Sequence of chain A:
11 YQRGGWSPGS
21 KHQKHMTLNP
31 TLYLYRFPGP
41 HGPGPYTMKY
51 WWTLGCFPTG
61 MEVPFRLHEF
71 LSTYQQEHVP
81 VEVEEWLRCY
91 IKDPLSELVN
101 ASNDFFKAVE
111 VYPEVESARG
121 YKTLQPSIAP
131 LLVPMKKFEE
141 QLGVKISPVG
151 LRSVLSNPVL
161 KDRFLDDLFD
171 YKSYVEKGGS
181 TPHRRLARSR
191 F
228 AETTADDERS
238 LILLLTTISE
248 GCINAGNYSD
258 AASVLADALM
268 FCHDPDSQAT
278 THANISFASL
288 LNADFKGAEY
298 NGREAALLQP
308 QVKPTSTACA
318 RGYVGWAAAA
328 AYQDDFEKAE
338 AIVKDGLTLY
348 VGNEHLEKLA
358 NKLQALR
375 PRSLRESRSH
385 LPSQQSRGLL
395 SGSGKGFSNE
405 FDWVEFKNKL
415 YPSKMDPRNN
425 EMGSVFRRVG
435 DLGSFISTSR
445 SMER

The following describes two proteins that form a bound complex.

Contacts between the two chains:
Residue E82 in chain A is in contact with residue P293 in chain B (closest heavy-atom distance 3.6 Å).
Residue R88 in chain A is in contact with residue P284 in chain B (closest heavy-atom distance 3.3 Å).
Residue P307 in chain A interacts with residue R223 in chain B (closest heavy-atom distance 3.9 Å).
Residue W52 in chain A is in contact with residue Y382 in chain B (closest heavy-atom distance 3.7 Å).
Residue W323 in chain A interacts with residue D211 in chain B (closest heavy-atom distance 3.7 Å).
Residue G294 in chain A contacts residue S270 in chain B (closest heavy-atom distance 3.9 Å).
Residue G55 in chain A contacts residue Y382 in chain B (closest heavy-atom distance 3.6 Å).
Residue W86 in chain A is in contact with residue M292 in chain B (closest heavy-atom distance 3.5 Å).
Residue Y90 in chain A is in contact with residue T301 in chain B (closest heavy-atom distance 3.4 Å).
Residue W51 in chain A interacts with residue Y382 in chain B (closest heavy-atom distance 3.6 Å).
Residue W86 in chain A contacts residue P288 in chain B (closest heavy-atom distance 3.7 Å).
Residue Y90 in chain A interacts with residue P303 in chain B (closest heavy-atom distance 3.8 Å).
Residue K293 in chain A contacts residue S270 in chain B (closest heavy-atom distance 3.7 Å).
Residue R88 in chain A contacts residue Q285 in chain B (closest heavy-atom distance 3.1 Å).
Residue M267 in chain A interacts with residue S276 in chain B (closest heavy-atom distance 3.9 Å).
Residue C89 in chain A contacts residue Q285 in chain B (closest heavy-atom distance 3.3 Å).
Residue C89 in chain A is in contact with residue P284 in chain B (closest heavy-atom distance 3.2 Å).
Residue Y74 in chain A is in contact with residue L379 in chain B (closest heavy-atom distance 3.6 Å).
Residue Q141 in chain A is in contact with residue S280 in chain B (closest heavy-atom distance 3.5 Å).
Residue I339 in chain A interacts with residue Q212 in chain B (closest heavy-atom distance 3.6 Å).
Residue K335 in chain A interacts with residue Q212 in chain B (closest heavy-atom distance 3.2 Å).
Residue E69 in chain A is in contact with residue Y380 in chain B (closest heavy-atom distance 3.4 Å).
Residue T73 in chain A contacts residue Y380 in chain B (closest heavy-atom distance 3.5 Å).
Residue R66 in chain A interacts with residue Y380 in chain B (closest heavy-atom distance 3.8 Å).
Residue L304 in chain A contacts residue R222 in chain B (closest heavy-atom distance 3.5 Å).
Residue E140 in chain A interacts with residue S279 in chain B (closest heavy-atom distance 3.0 Å).
Residue W86 in chain A is in contact with residue S289 in chain B (closest heavy-atom distance 3.6 Å).
Residue A338 in chain A interacts with residue Q212 in chain B (closest heavy-atom distance 3.8 Å).
Residue V83 in chain A interacts with residue F294 in chain B (closest heavy-atom distance 3.9 Å).
Residue P307 in chain A interacts with residue K226 in chain B (closest heavy-atom distance 3.8 Å).
Residue D93 in chain A is in contact with residue D283 in chain B (closest heavy-atom distance 2.9 Å).
Residue R66 in chain A is in contact with residue Y382 in chain B (closest heavy-atom distance 3.2 Å).
Residue K335 in chain A contacts residue S209 in chain B (closest heavy-atom distance 3.2 Å).
Residue Y297 in chain A interacts with residue S271 in chain B (closest heavy-atom distance 3.5 Å).
Residue W86 in chain A is in contact with residue V306 in chain B (closest heavy-atom distance 3.5 Å).
Residue P94 in chain A interacts with residue D283 in chain B (closest heavy-atom distance 3.2 Å).
Residue R376 in chain A interacts with residue R202 in chain B (closest heavy-atom distance 3.0 Å).
Residue K335 in chain A contacts residue D211 in chain B (closest heavy-atom distance 3.0 Å).
Residue A303 in chain A is in contact with residue F215 in chain B (closest heavy-atom distance 3.6 Å).
Residue D264 in chain A is in contact with residue S275 in chain B (closest heavy-atom distance 3.6 Å).
Residue H183 in chain A contacts residue S280 in chain B (closest heavy-atom distance 3.7 Å).
Residue R300 in chain A interacts with residue F215 in chain B (closest heavy-atom distance 3.7 Å).
Residue L186 in chain A is in contact with residue R282 in chain B (closest heavy-atom distance 3.6 Å).
Residue Y90 in chain A contacts residue W300 in chain B (closest heavy-atom distance 3.1 Å).
Residue I91 in chain A is in contact with residue P284 in chain B (closest heavy-atom distance 3.5 Å).
Residue P94 in chain A interacts with residue S281 in chain B (closest heavy-atom distance 3.7 Å).
Residue L305 in chain A contacts residue R222 in chain B (closest heavy-atom distance 3.5 Å).
Residue E85 in chain A interacts with residue P288 in chain B (closest heavy-atom distance 3.0 Å).
Residue E82 in chain A interacts with residue F294 in chain B (closest heavy-atom distance 3.6 Å).
Residue W86 in chain A interacts with residue P287 in chain B (closest heavy-atom distance 3.5 Å).
Residue Y297 in chain A interacts with residue S266 in chain B (closest heavy-atom distance 3.3 Å).
Residue Y90 in chain A interacts with residue M292 in chain B (closest heavy-atom distance 3.7 Å).
Residue L304 in chain A is in contact with residue F215 in chain B (closest heavy-atom distance 3.5 Å).
Residue R66 in chain A is in contact with residue S381 in chain B (closest heavy-atom distance 3.7 Å).
Residue Y74 in chain A contacts residue K378 in chain B (closest heavy-atom distance 3.2 Å).
Residue F70 in chain A interacts with residue Y380 in chain B (closest heavy-atom distance 3.5 Å).
Residue G55 in chain A is in contact with residue H383 in chain B (closest heavy-atom distance 3.9 Å).
Residue L304 in chain A interacts with residue R218 in chain B (closest heavy-atom distance 3.5 Å).
Residue E140 in chain A is in contact with residue S280 in chain B (closest heavy-atom distance 3.9 Å).
Residue M267 in chain A contacts residue S275 in chain B (closest heavy-atom distance 3.3 Å).

Sequence of chain B:
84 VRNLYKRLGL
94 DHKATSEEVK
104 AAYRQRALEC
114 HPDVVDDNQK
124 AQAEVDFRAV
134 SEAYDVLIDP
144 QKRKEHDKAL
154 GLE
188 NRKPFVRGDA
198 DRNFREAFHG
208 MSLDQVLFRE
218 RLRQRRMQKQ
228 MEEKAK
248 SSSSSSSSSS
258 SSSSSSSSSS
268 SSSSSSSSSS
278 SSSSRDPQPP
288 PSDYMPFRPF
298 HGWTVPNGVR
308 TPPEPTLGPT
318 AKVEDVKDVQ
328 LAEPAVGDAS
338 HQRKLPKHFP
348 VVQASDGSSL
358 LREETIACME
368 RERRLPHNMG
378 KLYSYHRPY